These two protein chains interact to form a complex.

Sequence of the second protein:
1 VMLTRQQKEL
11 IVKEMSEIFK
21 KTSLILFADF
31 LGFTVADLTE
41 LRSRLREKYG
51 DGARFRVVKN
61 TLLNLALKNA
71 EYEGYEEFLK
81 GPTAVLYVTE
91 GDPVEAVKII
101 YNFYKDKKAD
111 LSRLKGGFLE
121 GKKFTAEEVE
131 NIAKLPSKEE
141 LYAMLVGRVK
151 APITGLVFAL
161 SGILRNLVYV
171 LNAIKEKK

Sequence of the first protein:
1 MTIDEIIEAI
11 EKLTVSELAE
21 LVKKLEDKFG

Interface contacts:
Residue L145 in the second protein contacts residue L25 in the first protein (closest heavy-atom distance 4.5 Å).
Residue K150 in the second protein contacts residue V22 in the first protein (closest heavy-atom distance 4.0 Å).
Residue A143 in the second protein is in contact with residue G30 in the first protein (closest heavy-atom distance 4.2 Å).
Residue V146 in the second protein contacts residue L25 in the first protein (closest heavy-atom distance 4.5 Å).
Residue V149 in the second protein contacts residue L18 in the first protein (closest heavy-atom distance 3.5 Å).
Residue I153 in the second protein contacts residue A19 in the first protein (closest heavy-atom distance 4.1 Å).
Residue Y142 in the second protein interacts with residue F29 in the first protein (closest heavy-atom distance 3.7 Å).
Residue A143 in the second protein contacts residue F29 in the first protein (closest heavy-atom distance 4.7 Å).
Residue V149 in the second protein contacts residue I10 in the first protein (closest heavy-atom distance 4.7 Å).
Residue V149 in the second protein interacts with residue L25 in the first protein (closest heavy-atom distance 4.0 Å).
Residue V146 in the second protein contacts residue V22 in the first protein (closest heavy-atom distance 4.0 Å).
Residue P152 in the second protein interacts with residue L18 in the first protein (closest heavy-atom distance 4.2 Å).
Residue V149 in the second protein interacts with residue V22 in the first protein (closest heavy-atom distance 3.7 Å).
Residue V146 in the second protein contacts residue E26 in the first protein (closest heavy-atom distance 3.3 Å).
Residue I153 in the second protein contacts residue V15 in the first protein (closest heavy-atom distance 4.3 Å).
Residue V149 in the second protein is in contact with residue L21 in the first protein (closest heavy-atom distance 3.7 Å).
Residue I153 in the second protein interacts with residue L18 in the first protein (closest heavy-atom distance 3.7 Å).
Residue K150 in the second protein interacts with residue E26 in the first protein (closest heavy-atom distance 4.1 Å).